Residue-level contacts at the interface:
Residue K152 in protein 2 is in contact with residue L53 in protein 1 (closest heavy-atom distance 3.4 Å).
Residue E17 in protein 2 interacts with residue S222 in protein 1 (closest heavy-atom distance 3.2 Å).
Residue R151 in protein 2 is in contact with residue R47 in protein 1 (closest heavy-atom distance 3.1 Å).
Residue I153 in protein 2 is in contact with residue F48 in protein 1 (closest heavy-atom distance 3.6 Å).
Residue R89 in protein 2 contacts residue G51 in protein 1 (closest heavy-atom distance 4.8 Å).
Residue I84 in protein 2 contacts residue L14 in protein 1 (closest heavy-atom distance 4.0 Å).
Residue L80 in protein 2 interacts with residue L9 in protein 1 (closest heavy-atom distance 3.7 Å).
Residue L24 in protein 2 interacts with residue G217 in protein 1 (closest heavy-atom distance 3.8 Å).
Residue R21 in protein 2 is in contact with residue F216 in protein 1 (closest heavy-atom distance 3.4 Å).
Residue Q20 in protein 2 interacts with residue Y221 in protein 1 (closest heavy-atom distance 3.3 Å).
Residue F14 in protein 2 interacts with residue M224 in protein 1 (closest heavy-atom distance 4.0 Å).
Residue L24 in protein 2 interacts with residue R218 in protein 1 (closest heavy-atom distance 3.8 Å).
Residue L83 in protein 2 is in contact with residue L14 in protein 1 (closest heavy-atom distance 4.0 Å).
Residue R151 in protein 2 interacts with residue S52 in protein 1 (closest heavy-atom distance 4.7 Å).
Residue Y160 in protein 2 is in contact with residue F48 in protein 1 (closest heavy-atom distance 3.7 Å).
Residue L80 in protein 2 is in contact with residue K10 in protein 1 (closest heavy-atom distance 4.4 Å).
Residue L83 in protein 2 is in contact with residue A11 in protein 1 (closest heavy-atom distance 4.4 Å).
Residue L144 in protein 2 interacts with residue L9 in protein 1 (closest heavy-atom distance 4.0 Å).
Residue D79 in protein 2 interacts with residue A11 in protein 1 (closest heavy-atom distance 4.2 Å).
Residue Y97 in protein 2 interacts with residue L9 in protein 1 (closest heavy-atom distance 4.2 Å).
Residue H133 in protein 2 contacts residue F48 in protein 1 (closest heavy-atom distance 3.4 Å).
Residue C150 in protein 2 contacts residue Y49 in protein 1 (closest heavy-atom distance 3.7 Å).
Residue E17 in protein 2 contacts residue M224 in protein 1 (closest heavy-atom distance 3.5 Å).
Residue E17 in protein 2 is in contact with residue Y221 in protein 1 (closest heavy-atom distance 3.5 Å).
Residue E17 in protein 2 interacts with residue G223 in protein 1 (closest heavy-atom distance 3.4 Å).
Residue Q20 in protein 2 contacts residue R218 in protein 1 (closest heavy-atom distance 3.5 Å).
Residue C150 in protein 2 is in contact with residue S50 in protein 1 (closest heavy-atom distance 4.6 Å).
Residue M25 in protein 2 interacts with residue F216 in protein 1 (closest heavy-atom distance 3.8 Å).
Residue R151 in protein 2 contacts residue F48 in protein 1 (closest heavy-atom distance 4.6 Å).
Residue R89 in protein 2 contacts residue S50 in protein 1 (closest heavy-atom distance 4.7 Å).
Residue R21 in protein 2 interacts with residue M224 in protein 1 (closest heavy-atom distance 3.5 Å).
Residue R21 in protein 2 contacts residue G214 in protein 1 (closest heavy-atom distance 2.6 Å).
Residue H133 in protein 2 contacts residue R47 in protein 1 (closest heavy-atom distance 3.6 Å).
Residue W12 in protein 2 contacts residue Y221 in protein 1 (closest heavy-atom distance 4.1 Å).
Residue N112 in protein 2 interacts with residue L9 in protein 1 (closest heavy-atom distance 3.4 Å).
Residue R151 in protein 2 contacts residue S50 in protein 1 (closest heavy-atom distance 4.7 Å).
Residue R21 in protein 2 interacts with residue K213 in protein 1 (closest heavy-atom distance 4.2 Å).
Residue R151 in protein 2 is in contact with residue G51 in protein 1 (closest heavy-atom distance 3.7 Å).
Residue K152 in protein 2 contacts residue G51 in protein 1 (closest heavy-atom distance 4.8 Å).
Residue C150 in protein 2 is in contact with residue F48 in protein 1 (closest heavy-atom distance 3.8 Å).
Residue L24 in protein 2 is in contact with residue F216 in protein 1 (closest heavy-atom distance 4.7 Å).
Residue L80 in protein 2 interacts with residue A11 in protein 1 (closest heavy-atom distance 3.8 Å).
Residue I95 in protein 2 is in contact with residue L9 in protein 1 (closest heavy-atom distance 4.1 Å).
Residue C150 in protein 2 interacts with residue G51 in protein 1 (closest heavy-atom distance 4.4 Å).
Residue R151 in protein 2 is in contact with residue L53 in protein 1 (closest heavy-atom distance 3.4 Å).
Residue R21 in protein 2 contacts residue Y215 in protein 1 (closest heavy-atom distance 4.7 Å).
Residue Q20 in protein 2 interacts with residue T219 in protein 1 (closest heavy-atom distance 3.0 Å).
Residue T16 in protein 2 interacts with residue Y221 in protein 1 (closest heavy-atom distance 4.5 Å).
Residue I153 in protein 2 contacts residue R47 in protein 1 (closest heavy-atom distance 4.1 Å).
Residue Q149 in protein 2 contacts residue F48 in protein 1 (closest heavy-atom distance 4.6 Å).
Residue L80 in protein 2 interacts with residue L14 in protein 1 (closest heavy-atom distance 3.7 Å).
Residue R151 in protein 2 contacts residue Y49 in protein 1 (closest heavy-atom distance 3.1 Å).
Residue E135 in protein 2 contacts residue R47 in protein 1 (closest heavy-atom distance 4.8 Å).

Sequence of protein 2:
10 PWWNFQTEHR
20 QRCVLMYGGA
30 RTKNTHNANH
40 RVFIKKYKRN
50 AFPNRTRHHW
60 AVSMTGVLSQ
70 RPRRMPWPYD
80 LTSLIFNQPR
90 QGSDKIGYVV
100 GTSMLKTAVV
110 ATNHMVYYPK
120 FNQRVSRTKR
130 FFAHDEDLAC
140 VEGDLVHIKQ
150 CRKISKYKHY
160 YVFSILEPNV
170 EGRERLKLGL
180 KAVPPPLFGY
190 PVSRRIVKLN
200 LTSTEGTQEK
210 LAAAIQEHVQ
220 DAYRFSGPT

Sequence of protein 1:
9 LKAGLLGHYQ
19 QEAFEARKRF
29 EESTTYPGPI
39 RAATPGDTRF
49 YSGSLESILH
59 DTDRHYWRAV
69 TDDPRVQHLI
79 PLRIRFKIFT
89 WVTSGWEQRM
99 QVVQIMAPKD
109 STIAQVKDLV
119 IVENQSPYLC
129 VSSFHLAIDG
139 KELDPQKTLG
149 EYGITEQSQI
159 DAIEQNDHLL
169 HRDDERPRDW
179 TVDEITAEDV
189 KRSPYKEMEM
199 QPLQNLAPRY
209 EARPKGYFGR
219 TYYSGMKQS

These two protein chains interact to form a complex.